Residue-level contacts at the interface:
Residue P3 in the first protein is in contact with residue H83 in the second protein (closest heavy-atom distance 4.9 Å).
Residue Y35 in the first protein is in contact with residue F70 in the second protein (closest heavy-atom distance 3.3 Å).
Residue M61 in the first protein contacts residue V97 in the second protein (closest heavy-atom distance 4.0 Å).
Residue N65 in the first protein interacts with residue T96 in the second protein (closest heavy-atom distance 4.3 Å).
Residue S64 in the first protein is in contact with residue T96 in the second protein (closest heavy-atom distance 3.1 Å).
Residue E60 in the first protein interacts with residue E99 in the second protein (closest heavy-atom distance 3.0 Å).
Residue S6 in the first protein is in contact with residue H83 in the second protein (closest heavy-atom distance 2.3 Å).
Residue I14 in the first protein is in contact with residue H74 in the second protein (closest heavy-atom distance 3.4 Å).
Residue T10 in the first protein interacts with residue P78 in the second protein (closest heavy-atom distance 4.0 Å).
Residue I62 in the first protein is in contact with residue T96 in the second protein (closest heavy-atom distance 3.7 Å).
Residue Y42 in the first protein contacts residue V75 in the second protein (closest heavy-atom distance 3.7 Å).
Residue Q59 in the first protein interacts with residue E99 in the second protein (closest heavy-atom distance 4.7 Å).
Residue E60 in the first protein is in contact with residue R100 in the second protein (closest heavy-atom distance 3.1 Å).
Residue I63 in the first protein is in contact with residue T96 in the second protein (closest heavy-atom distance 3.3 Å).
Residue M61 in the first protein interacts with residue V98 in the second protein (closest heavy-atom distance 4.2 Å).
Residue A5 in the first protein is in contact with residue L86 in the second protein (closest heavy-atom distance 3.6 Å).
Residue I63 in the first protein is in contact with residue V97 in the second protein (closest heavy-atom distance 3.7 Å).
Residue Y42 in the first protein contacts residue A71 in the second protein (closest heavy-atom distance 4.1 Å).
Residue Y42 in the first protein contacts residue H67 in the second protein (closest heavy-atom distance 4.3 Å).
Residue I17 in the first protein contacts residue H74 in the second protein (closest heavy-atom distance 3.8 Å).
Residue G58 in the first protein is in contact with residue R100 in the second protein (closest heavy-atom distance 4.6 Å).
Residue W66 in the first protein interacts with residue Y85 in the second protein (closest heavy-atom distance 3.8 Å).
Residue I13 in the first protein interacts with residue I82 in the second protein (closest heavy-atom distance 4.3 Å).
Residue S6 in the first protein contacts residue I82 in the second protein (closest heavy-atom distance 4.1 Å).
Residue T38 in the first protein interacts with residue F70 in the second protein (closest heavy-atom distance 3.3 Å).
Residue N65 in the first protein interacts with residue H89 in the second protein (closest heavy-atom distance 3.9 Å).
Residue T39 in the first protein interacts with residue H74 in the second protein (closest heavy-atom distance 4.2 Å).
Residue M61 in the first protein contacts residue E99 in the second protein (closest heavy-atom distance 3.0 Å).
Residue I63 in the first protein contacts residue H89 in the second protein (closest heavy-atom distance 5.0 Å).
Residue I62 in the first protein is in contact with residue V98 in the second protein (closest heavy-atom distance 3.2 Å).
Residue N2 in the first protein interacts with residue H83 in the second protein (closest heavy-atom distance 4.2 Å).
Residue T39 in the first protein is in contact with residue F70 in the second protein (closest heavy-atom distance 3.7 Å).
Residue I62 in the first protein contacts residue V97 in the second protein (closest heavy-atom distance 3.2 Å).
Residue T10 in the first protein contacts residue I82 in the second protein (closest heavy-atom distance 3.4 Å).
Residue Y42 in the first protein contacts residue F70 in the second protein (closest heavy-atom distance 3.5 Å).
Residue N2 in the first protein interacts with residue L86 in the second protein (closest heavy-atom distance 3.9 Å).
Residue T10 in the first protein interacts with residue V79 in the second protein (closest heavy-atom distance 3.6 Å).
Residue S64 in the first protein is in contact with residue Y95 in the second protein (closest heavy-atom distance 4.3 Å).
Residue E60 in the first protein interacts with residue V98 in the second protein (closest heavy-atom distance 4.3 Å).
Residue S6 in the first protein contacts residue L86 in the second protein (closest heavy-atom distance 3.3 Å).
Residue S6 in the first protein is in contact with residue V79 in the second protein (closest heavy-atom distance 4.7 Å).
Residue N65 in the first protein contacts residue Y85 in the second protein (closest heavy-atom distance 3.5 Å).
Residue M21 in the first protein contacts residue H74 in the second protein (closest heavy-atom distance 4.5 Å).
Residue L9 in the first protein is in contact with residue I82 in the second protein (closest heavy-atom distance 3.4 Å).
Residue I14 in the first protein contacts residue P78 in the second protein (closest heavy-atom distance 3.6 Å).
Residue I13 in the first protein is in contact with residue P78 in the second protein (closest heavy-atom distance 4.5 Å).

Sequence of the second protein:
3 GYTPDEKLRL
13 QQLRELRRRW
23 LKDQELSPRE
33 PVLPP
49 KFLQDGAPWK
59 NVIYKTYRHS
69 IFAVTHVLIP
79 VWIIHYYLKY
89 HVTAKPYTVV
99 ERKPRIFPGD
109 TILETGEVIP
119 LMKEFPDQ

Sequence of the first protein:
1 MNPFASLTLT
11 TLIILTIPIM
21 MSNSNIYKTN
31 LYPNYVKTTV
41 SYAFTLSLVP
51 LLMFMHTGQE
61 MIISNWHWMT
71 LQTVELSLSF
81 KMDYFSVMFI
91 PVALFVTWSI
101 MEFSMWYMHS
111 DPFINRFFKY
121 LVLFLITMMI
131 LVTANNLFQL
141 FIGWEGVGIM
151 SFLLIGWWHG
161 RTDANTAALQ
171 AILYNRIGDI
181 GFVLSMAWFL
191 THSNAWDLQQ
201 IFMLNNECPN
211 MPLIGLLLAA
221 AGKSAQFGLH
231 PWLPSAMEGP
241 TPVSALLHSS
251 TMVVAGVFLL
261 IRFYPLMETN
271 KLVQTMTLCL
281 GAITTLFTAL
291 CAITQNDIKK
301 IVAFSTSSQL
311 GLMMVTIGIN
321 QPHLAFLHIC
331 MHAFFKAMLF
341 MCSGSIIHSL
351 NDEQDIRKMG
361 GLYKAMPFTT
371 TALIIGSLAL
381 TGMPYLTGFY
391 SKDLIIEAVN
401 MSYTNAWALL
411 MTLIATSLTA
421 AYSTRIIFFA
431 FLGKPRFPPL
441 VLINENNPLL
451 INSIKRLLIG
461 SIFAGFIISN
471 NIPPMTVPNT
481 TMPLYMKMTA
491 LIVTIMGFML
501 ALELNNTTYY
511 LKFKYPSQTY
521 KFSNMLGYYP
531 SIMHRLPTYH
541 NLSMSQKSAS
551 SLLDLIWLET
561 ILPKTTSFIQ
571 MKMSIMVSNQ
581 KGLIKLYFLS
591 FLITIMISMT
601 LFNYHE

The following describes two proteins that form a bound complex.